The following describes two proteins that form a bound complex.

Residue-level contacts at the interface:
Residue T541 in the second protein interacts with residue L12 in the first protein (closest heavy-atom distance 3.9 Å).
Residue K491 in the second protein interacts with residue L19 in the first protein (closest heavy-atom distance 4.2 Å).
Residue K499 in the second protein interacts with residue L16 in the first protein (closest heavy-atom distance 4.1 Å).
Residue I498 in the second protein interacts with residue L16 in the first protein (closest heavy-atom distance 3.9 Å).
Residue F538 in the second protein is in contact with residue L12 in the first protein (closest heavy-atom distance 3.8 Å).
Residue V542 in the second protein contacts residue L12 in the first protein (closest heavy-atom distance 3.6 Å).
Residue T541 in the second protein is in contact with residue K15 in the first protein (closest heavy-atom distance 3.3 Å).
Residue F549 in the second protein interacts with residue M9 in the first protein (closest heavy-atom distance 3.9 Å).
Residue V495 in the second protein interacts with residue L19 in the first protein (closest heavy-atom distance 4.5 Å).
Residue R540 in the second protein interacts with residue K15 in the first protein (closest heavy-atom distance 5.0 Å).
Residue K545 in the second protein is in contact with residue D8 in the first protein (closest heavy-atom distance 3.2 Å).
Residue H554 in the second protein interacts with residue F7 in the first protein (closest heavy-atom distance 3.9 Å).
Residue K545 in the second protein contacts residue L12 in the first protein (closest heavy-atom distance 4.9 Å).
Residue I521 in the second protein contacts residue M9 in the first protein (closest heavy-atom distance 4.4 Å).
Residue H535 in the second protein contacts residue L19 in the first protein (closest heavy-atom distance 3.4 Å).
Residue L502 in the second protein contacts residue A13 in the first protein (closest heavy-atom distance 3.6 Å).
Residue K545 in the second protein is in contact with residue S6 in the first protein (closest heavy-atom distance 3.3 Å).
Residue F531 in the second protein contacts residue L19 in the first protein (closest heavy-atom distance 4.2 Å).
Residue F549 in the second protein interacts with residue S6 in the first protein (closest heavy-atom distance 3.9 Å).
Residue L502 in the second protein interacts with residue L12 in the first protein (closest heavy-atom distance 4.1 Å).
Residue I521 in the second protein interacts with residue L12 in the first protein (closest heavy-atom distance 4.5 Å).
Residue A518 in the second protein contacts residue F7 in the first protein (closest heavy-atom distance 4.1 Å).
Residue K545 in the second protein interacts with residue F7 in the first protein (closest heavy-atom distance 4.5 Å).
Residue M522 in the second protein interacts with residue M9 in the first protein (closest heavy-atom distance 4.1 Å).
Residue F531 in the second protein is in contact with residue L16 in the first protein (closest heavy-atom distance 3.8 Å).
Residue N537 in the second protein interacts with residue K15 in the first protein (closest heavy-atom distance 3.2 Å).
Residue L502 in the second protein interacts with residue L16 in the first protein (closest heavy-atom distance 4.4 Å).
Residue F538 in the second protein interacts with residue L16 in the first protein (closest heavy-atom distance 3.9 Å).
Residue E548 in the second protein interacts with residue S6 in the first protein (closest heavy-atom distance 4.9 Å).
Residue V557 in the second protein is in contact with residue F7 in the first protein (closest heavy-atom distance 4.2 Å).
Residue V495 in the second protein interacts with residue L16 in the first protein (closest heavy-atom distance 3.9 Å).
Residue A515 in the second protein is in contact with residue F7 in the first protein (closest heavy-atom distance 3.8 Å).
Residue K511 in the second protein interacts with residue F7 in the first protein (closest heavy-atom distance 3.7 Å).
Residue F549 in the second protein contacts residue F7 in the first protein (closest heavy-atom distance 3.7 Å).
Residue L502 in the second protein is in contact with residue M9 in the first protein (closest heavy-atom distance 3.4 Å).
Residue M522 in the second protein interacts with residue L12 in the first protein (closest heavy-atom distance 4.8 Å).
Residue A518 in the second protein is in contact with residue M9 in the first protein (closest heavy-atom distance 4.4 Å).
Residue E552 in the second protein interacts with residue S6 in the first protein (closest heavy-atom distance 4.0 Å).
Residue C505 in the second protein interacts with residue M9 in the first protein (closest heavy-atom distance 4.6 Å).
Residue E552 in the second protein interacts with residue F7 in the first protein (closest heavy-atom distance 4.0 Å).
Residue K511 in the second protein interacts with residue S6 in the first protein (closest heavy-atom distance 3.1 Å).
Residue T541 in the second protein interacts with residue E11 in the first protein (closest heavy-atom distance 3.7 Å).
Residue F538 in the second protein contacts residue K15 in the first protein (closest heavy-atom distance 4.2 Å).
Residue K514 in the second protein interacts with residue F7 in the first protein (closest heavy-atom distance 4.0 Å).
Residue K545 in the second protein contacts residue M9 in the first protein (closest heavy-atom distance 3.8 Å).

Sequence of the second protein:
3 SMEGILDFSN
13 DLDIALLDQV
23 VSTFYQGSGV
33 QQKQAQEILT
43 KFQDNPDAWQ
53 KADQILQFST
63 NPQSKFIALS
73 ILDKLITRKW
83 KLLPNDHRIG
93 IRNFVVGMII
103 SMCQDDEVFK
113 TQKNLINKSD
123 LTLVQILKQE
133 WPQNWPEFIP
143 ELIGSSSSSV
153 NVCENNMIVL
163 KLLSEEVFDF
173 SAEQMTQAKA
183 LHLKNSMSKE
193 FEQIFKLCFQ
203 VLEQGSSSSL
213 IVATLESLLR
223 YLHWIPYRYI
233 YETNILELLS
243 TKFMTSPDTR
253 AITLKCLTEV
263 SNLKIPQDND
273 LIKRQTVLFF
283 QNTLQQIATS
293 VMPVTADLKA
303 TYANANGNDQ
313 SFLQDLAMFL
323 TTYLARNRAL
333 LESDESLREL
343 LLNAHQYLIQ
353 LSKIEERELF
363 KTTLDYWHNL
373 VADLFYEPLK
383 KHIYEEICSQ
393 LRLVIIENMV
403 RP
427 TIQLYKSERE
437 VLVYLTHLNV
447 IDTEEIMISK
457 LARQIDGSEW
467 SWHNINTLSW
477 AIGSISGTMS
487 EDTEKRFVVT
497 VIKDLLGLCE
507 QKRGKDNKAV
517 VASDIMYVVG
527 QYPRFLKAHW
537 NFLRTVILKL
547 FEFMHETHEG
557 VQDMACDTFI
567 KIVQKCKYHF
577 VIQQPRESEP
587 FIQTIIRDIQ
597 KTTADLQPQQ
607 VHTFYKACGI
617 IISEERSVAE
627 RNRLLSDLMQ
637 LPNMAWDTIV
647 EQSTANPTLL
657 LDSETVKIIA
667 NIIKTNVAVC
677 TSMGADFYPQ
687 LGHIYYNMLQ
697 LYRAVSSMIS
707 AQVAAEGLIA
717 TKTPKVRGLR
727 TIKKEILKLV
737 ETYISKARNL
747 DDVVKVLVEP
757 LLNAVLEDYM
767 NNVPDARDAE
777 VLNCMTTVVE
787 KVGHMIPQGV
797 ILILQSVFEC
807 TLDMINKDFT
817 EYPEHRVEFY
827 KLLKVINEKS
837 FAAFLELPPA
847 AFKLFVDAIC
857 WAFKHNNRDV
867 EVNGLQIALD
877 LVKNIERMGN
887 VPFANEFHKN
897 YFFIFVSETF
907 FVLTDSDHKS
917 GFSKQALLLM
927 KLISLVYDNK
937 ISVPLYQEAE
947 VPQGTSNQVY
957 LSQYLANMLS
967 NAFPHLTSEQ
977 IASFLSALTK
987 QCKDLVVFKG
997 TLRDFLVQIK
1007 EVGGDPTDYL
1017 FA

Sequence of the first protein:
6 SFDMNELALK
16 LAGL